Sequence of the first protein:
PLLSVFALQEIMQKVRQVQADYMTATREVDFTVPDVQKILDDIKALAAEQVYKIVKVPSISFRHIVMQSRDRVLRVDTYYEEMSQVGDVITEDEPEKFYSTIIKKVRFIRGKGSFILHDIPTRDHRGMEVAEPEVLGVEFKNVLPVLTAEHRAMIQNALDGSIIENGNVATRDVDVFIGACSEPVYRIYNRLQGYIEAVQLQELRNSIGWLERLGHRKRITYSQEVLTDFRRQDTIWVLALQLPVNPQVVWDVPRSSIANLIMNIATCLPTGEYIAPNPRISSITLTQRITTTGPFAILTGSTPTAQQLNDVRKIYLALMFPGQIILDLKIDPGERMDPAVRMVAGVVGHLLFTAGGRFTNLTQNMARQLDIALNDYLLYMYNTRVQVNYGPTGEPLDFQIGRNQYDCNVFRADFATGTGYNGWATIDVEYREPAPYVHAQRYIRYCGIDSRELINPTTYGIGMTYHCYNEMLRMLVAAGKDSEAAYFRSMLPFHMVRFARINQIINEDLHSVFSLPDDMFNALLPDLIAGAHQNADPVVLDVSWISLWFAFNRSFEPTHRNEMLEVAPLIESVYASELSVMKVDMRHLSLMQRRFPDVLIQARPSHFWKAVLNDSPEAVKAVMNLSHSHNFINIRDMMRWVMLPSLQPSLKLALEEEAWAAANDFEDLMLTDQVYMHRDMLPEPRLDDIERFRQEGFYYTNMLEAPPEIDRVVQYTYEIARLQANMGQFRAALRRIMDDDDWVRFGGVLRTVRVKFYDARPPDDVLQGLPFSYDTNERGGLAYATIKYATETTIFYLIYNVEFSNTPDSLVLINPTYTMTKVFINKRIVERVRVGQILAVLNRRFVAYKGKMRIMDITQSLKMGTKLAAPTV

Sequence of the second protein:
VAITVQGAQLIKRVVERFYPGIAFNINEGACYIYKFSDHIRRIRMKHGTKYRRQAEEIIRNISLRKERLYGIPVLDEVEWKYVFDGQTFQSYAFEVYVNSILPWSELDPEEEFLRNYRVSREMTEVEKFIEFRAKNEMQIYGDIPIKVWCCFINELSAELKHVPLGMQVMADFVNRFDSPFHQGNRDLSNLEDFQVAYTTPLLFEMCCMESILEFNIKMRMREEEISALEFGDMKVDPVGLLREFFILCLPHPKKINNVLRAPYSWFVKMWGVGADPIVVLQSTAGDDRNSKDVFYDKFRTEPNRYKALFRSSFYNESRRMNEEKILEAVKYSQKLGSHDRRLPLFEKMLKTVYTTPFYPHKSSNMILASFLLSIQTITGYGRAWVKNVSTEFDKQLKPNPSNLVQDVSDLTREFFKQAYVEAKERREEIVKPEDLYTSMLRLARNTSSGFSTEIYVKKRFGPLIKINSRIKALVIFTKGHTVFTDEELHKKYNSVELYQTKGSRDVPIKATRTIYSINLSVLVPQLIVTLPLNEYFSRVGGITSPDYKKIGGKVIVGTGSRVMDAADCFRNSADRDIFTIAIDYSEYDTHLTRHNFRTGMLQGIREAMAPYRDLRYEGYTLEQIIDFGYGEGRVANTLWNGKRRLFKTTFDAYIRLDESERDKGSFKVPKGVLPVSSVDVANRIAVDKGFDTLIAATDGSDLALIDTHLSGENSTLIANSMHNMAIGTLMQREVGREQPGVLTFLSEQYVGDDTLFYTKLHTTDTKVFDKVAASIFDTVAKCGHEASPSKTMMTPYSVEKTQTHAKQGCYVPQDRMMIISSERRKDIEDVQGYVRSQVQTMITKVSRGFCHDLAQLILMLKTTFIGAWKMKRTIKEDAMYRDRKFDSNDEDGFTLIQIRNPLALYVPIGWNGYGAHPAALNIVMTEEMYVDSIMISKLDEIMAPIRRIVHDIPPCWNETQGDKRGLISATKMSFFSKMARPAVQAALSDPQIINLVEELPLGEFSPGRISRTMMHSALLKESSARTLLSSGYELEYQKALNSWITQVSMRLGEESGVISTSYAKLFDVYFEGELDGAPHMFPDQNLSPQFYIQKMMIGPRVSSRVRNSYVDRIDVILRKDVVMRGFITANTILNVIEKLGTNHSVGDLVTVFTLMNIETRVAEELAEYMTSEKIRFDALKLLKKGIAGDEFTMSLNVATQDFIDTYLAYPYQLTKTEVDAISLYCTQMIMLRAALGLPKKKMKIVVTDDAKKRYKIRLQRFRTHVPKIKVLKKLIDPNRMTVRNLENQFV

Interface contacts:
Residue Y1081 in the second protein contacts residue Y50 in the first protein (closest heavy-atom distance 3.1 Å).
Residue V1059 in the second protein contacts residue V33 in the first protein (closest heavy-atom distance 4.5 Å).
Residue R1062 in the second protein is in contact with residue L30 in the first protein (closest heavy-atom distance 4.1 Å).
Residue S948 in the second protein contacts residue R44 in the first protein (closest heavy-atom distance 3.9 Å).
Residue Q1271 in the second protein is in contact with residue L31 in the first protein (closest heavy-atom distance 4.1 Å).
Residue E1065 in the second protein is in contact with residue L30 in the first protein (closest heavy-atom distance 4.2 Å).
Residue E1083 in the second protein interacts with residue T54 in the first protein (closest heavy-atom distance 4.4 Å).
Residue D1260 in the second protein contacts residue L327 in the first protein (closest heavy-atom distance 4.2 Å).
Residue Q1058 in the second protein contacts residue L36 in the first protein (closest heavy-atom distance 3.9 Å).
Residue M946 in the second protein is in contact with residue Q47 in the first protein (closest heavy-atom distance 3.7 Å).
Residue T1259 in the second protein interacts with residue S330 in the first protein (closest heavy-atom distance 4.7 Å).
Residue V1059 in the second protein contacts residue F34 in the first protein (closest heavy-atom distance 4.2 Å).
Residue D1260 in the second protein interacts with residue Q336 in the first protein (closest heavy-atom distance 4.6 Å).
Residue M946 in the second protein contacts residue M40 in the first protein (closest heavy-atom distance 4.3 Å).
Residue Q1224 in the second protein is in contact with residue T328 in the first protein (closest heavy-atom distance 4.8 Å).
Residue R1062 in the second protein is in contact with residue S32 in the first protein (closest heavy-atom distance 4.6 Å).
Residue N1296 in the second protein interacts with residue T319 in the first protein (closest heavy-atom distance 4.4 Å).
Residue R1274 in the second protein contacts residue L30 in the first protein (closest heavy-atom distance 4.4 Å).
Residue V1059 in the second protein is in contact with residue A35 in the first protein (closest heavy-atom distance 3.3 Å).
Residue T1259 in the second protein contacts residue T333 in the first protein (closest heavy-atom distance 4.6 Å).
Residue S1060 in the second protein is in contact with residue S32 in the first protein (closest heavy-atom distance 4.0 Å).
Residue M1061 in the second protein contacts residue S32 in the first protein (closest heavy-atom distance 3.4 Å).
Residue V1302 in the second protein contacts residue I326 in the first protein (closest heavy-atom distance 3.6 Å).
Residue V1258 in the second protein is in contact with residue T331 in the first protein (closest heavy-atom distance 3.0 Å).
Residue D1216 in the second protein contacts residue R308 in the first protein (closest heavy-atom distance 4.4 Å).
Residue Q1300 in the second protein contacts residue I326 in the first protein (closest heavy-atom distance 4.7 Å).
Residue D1260 in the second protein contacts residue S330 in the first protein (closest heavy-atom distance 4.4 Å).
Residue Y1223 in the second protein contacts residue A325 in the first protein (closest heavy-atom distance 2.8 Å).
Residue Q1271 in the second protein interacts with residue L30 in the first protein (closest heavy-atom distance 4.0 Å).
Residue V1257 in the second protein contacts residue T331 in the first protein (closest heavy-atom distance 3.2 Å).
Residue K1253 in the second protein interacts with residue P307 in the first protein (closest heavy-atom distance 4.7 Å).
Residue M1292 in the second protein contacts residue I318 in the first protein (closest heavy-atom distance 4.6 Å).
Residue M946 in the second protein is in contact with residue V43 in the first protein (closest heavy-atom distance 3.8 Å).
Residue M1061 in the second protein interacts with residue L31 in the first protein (closest heavy-atom distance 4.6 Å).
Residue D1260 in the second protein is in contact with residue T331 in the first protein (closest heavy-atom distance 4.7 Å).
Residue S1060 in the second protein contacts residue V33 in the first protein (closest heavy-atom distance 3.3 Å).
Residue T1259 in the second protein contacts residue T331 in the first protein (closest heavy-atom distance 3.5 Å).
Residue L1063 in the second protein contacts residue L30 in the first protein (closest heavy-atom distance 3.5 Å).
Residue D1260 in the second protein contacts residue I574 in the first protein (closest heavy-atom distance 3.6 Å).
Residue N1299 in the second protein is in contact with residue T321 in the first protein (closest heavy-atom distance 2.9 Å).
Residue R1062 in the second protein contacts residue L31 in the first protein (closest heavy-atom distance 4.0 Å).
Residue R1265 in the second protein interacts with residue S330 in the first protein (closest heavy-atom distance 3.9 Å).
Residue I1256 in the second protein interacts with residue T331 in the first protein (closest heavy-atom distance 4.4 Å).
Residue Y1223 in the second protein contacts residue T315 in the first protein (closest heavy-atom distance 3.6 Å).
Residue I945 in the second protein contacts residue M40 in the first protein (closest heavy-atom distance 3.4 Å).
Residue R1274 in the second protein interacts with residue P29 in the first protein (closest heavy-atom distance 2.5 Å).
Residue H962 in the second protein contacts residue A35 in the first protein (closest heavy-atom distance 4.6 Å).
Residue I947 in the second protein interacts with residue R44 in the first protein (closest heavy-atom distance 4.2 Å).
Residue K1279 in the second protein contacts residue P29 in the first protein (closest heavy-atom distance 4.0 Å).
Residue V1258 in the second protein contacts residue S330 in the first protein (closest heavy-atom distance 3.4 Å).
Residue L1063 in the second protein is in contact with residue L31 in the first protein (closest heavy-atom distance 3.9 Å).
Residue M1061 in the second protein interacts with residue V33 in the first protein (closest heavy-atom distance 2.8 Å).
Residue D951 in the second protein contacts residue R44 in the first protein (closest heavy-atom distance 4.2 Å).
Residue N1296 in the second protein is in contact with residue I318 in the first protein (closest heavy-atom distance 3.7 Å).
Residue Y1223 in the second protein interacts with residue T328 in the first protein (closest heavy-atom distance 4.0 Å).
Residue Y1223 in the second protein is in contact with residue I326 in the first protein (closest heavy-atom distance 4.8 Å).
Residue M1292 in the second protein contacts residue T319 in the first protein (closest heavy-atom distance 3.7 Å).
Residue Q1058 in the second protein interacts with residue A35 in the first protein (closest heavy-atom distance 4.1 Å).
Residue M946 in the second protein contacts residue R44 in the first protein (closest heavy-atom distance 3.7 Å).
Residue I945 in the second protein contacts residue R44 in the first protein (closest heavy-atom distance 3.2 Å).

These two protein chains interact to form a complex.